Sequence of protein 1:
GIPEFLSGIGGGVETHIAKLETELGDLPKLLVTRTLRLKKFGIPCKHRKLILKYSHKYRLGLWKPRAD

Sequence of protein 2:
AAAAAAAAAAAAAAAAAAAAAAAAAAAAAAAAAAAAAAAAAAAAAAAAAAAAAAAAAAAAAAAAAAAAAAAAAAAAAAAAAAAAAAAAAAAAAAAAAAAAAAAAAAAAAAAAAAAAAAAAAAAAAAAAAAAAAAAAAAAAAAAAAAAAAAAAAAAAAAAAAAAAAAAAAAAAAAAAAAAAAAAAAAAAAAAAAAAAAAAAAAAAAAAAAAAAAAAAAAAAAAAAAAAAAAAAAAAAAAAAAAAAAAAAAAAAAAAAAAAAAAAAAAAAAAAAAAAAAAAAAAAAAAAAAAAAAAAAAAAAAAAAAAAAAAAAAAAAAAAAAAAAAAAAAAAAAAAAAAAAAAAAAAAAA

The following describes two proteins that form a bound complex.

Contacts between the two chains:
Residue A349 in protein 2 contacts residue R106 in protein 1 (closest heavy-atom distance 4.1 Å).
Residue A325 in protein 2 contacts residue E44 in protein 1 (closest heavy-atom distance 3.8 Å).
Residue A318 in protein 2 is in contact with residue K104 in protein 1 (closest heavy-atom distance 3.4 Å).
Residue A322 in protein 2 contacts residue F45 in protein 1 (closest heavy-atom distance 4.5 Å).
Residue A326 in protein 2 interacts with residue G41 in protein 1 (closest heavy-atom distance 4.7 Å).
Residue A322 in protein 2 contacts residue G41 in protein 1 (closest heavy-atom distance 2.3 Å).
Residue A325 in protein 2 is in contact with residue G41 in protein 1 (closest heavy-atom distance 4.5 Å).
Residue A322 in protein 2 interacts with residue L67 in protein 1 (closest heavy-atom distance 3.8 Å).
Residue A345 in protein 2 contacts residue R106 in protein 1 (closest heavy-atom distance 3.5 Å).
Residue A321 in protein 2 interacts with residue E44 in protein 1 (closest heavy-atom distance 3.5 Å).
Residue A321 in protein 2 contacts residue G41 in protein 1 (closest heavy-atom distance 4.9 Å).
Residue A325 in protein 2 contacts residue P43 in protein 1 (closest heavy-atom distance 4.4 Å).
Residue A349 in protein 2 interacts with residue K104 in protein 1 (closest heavy-atom distance 4.8 Å).
Residue A326 in protein 2 is in contact with residue P43 in protein 1 (closest heavy-atom distance 4.5 Å).
Residue A322 in protein 2 contacts residue E44 in protein 1 (closest heavy-atom distance 4.8 Å).
Residue A315 in protein 2 is in contact with residue K104 in protein 1 (closest heavy-atom distance 4.7 Å).
Residue A318 in protein 2 interacts with residue Y98 in protein 1 (closest heavy-atom distance 4.6 Å).
Residue A319 in protein 2 interacts with residue Y98 in protein 1 (closest heavy-atom distance 3.9 Å).
Residue A318 in protein 2 contacts residue P105 in protein 1 (closest heavy-atom distance 3.1 Å).
Residue A317 in protein 2 interacts with residue R106 in protein 1 (closest heavy-atom distance 4.5 Å).
Residue A322 in protein 2 interacts with residue Y98 in protein 1 (closest heavy-atom distance 4.6 Å).
Residue A321 in protein 2 is in contact with residue P105 in protein 1 (closest heavy-atom distance 4.3 Å).
Residue A317 in protein 2 interacts with residue K104 in protein 1 (closest heavy-atom distance 4.8 Å).
Residue A323 in protein 2 is in contact with residue G41 in protein 1 (closest heavy-atom distance 4.4 Å).
Residue A318 in protein 2 contacts residue R106 in protein 1 (closest heavy-atom distance 3.3 Å).
Residue A319 in protein 2 interacts with residue K104 in protein 1 (closest heavy-atom distance 4.8 Å).